Sequence of chain B:
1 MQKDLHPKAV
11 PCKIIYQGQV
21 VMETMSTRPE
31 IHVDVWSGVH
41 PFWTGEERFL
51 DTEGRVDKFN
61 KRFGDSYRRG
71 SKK

Sequence of chain A:
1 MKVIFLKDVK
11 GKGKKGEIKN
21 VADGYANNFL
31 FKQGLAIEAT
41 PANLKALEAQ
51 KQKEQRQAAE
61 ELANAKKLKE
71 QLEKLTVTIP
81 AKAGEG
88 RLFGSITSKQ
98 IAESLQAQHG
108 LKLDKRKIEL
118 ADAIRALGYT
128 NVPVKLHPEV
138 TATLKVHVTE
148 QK

These two protein chains interact to form a complex.

Residue-level contacts at the interface:
Residue N27 in chain A is in contact with residue S66 in chain B (closest heavy-atom distance 4.6 Å).
Residue K32 in chain A interacts with residue K73 in chain B (closest heavy-atom distance 3.1 Å).
Residue K32 in chain A interacts with residue G45 in chain B (closest heavy-atom distance 5.0 Å).
Residue E38 in chain A interacts with residue S66 in chain B (closest heavy-atom distance 3.5 Å).